Sequence of the first protein:
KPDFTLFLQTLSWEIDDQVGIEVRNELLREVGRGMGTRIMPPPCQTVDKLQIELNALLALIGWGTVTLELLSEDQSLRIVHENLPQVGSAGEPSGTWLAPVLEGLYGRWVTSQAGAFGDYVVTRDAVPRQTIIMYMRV

Residue-level contacts at the interface:
Residue V27 in the first protein interacts with residue R76 in the second protein (closest heavy-atom distance 3.7 Å).
Residue Q26 in the first protein interacts with residue L75 in the second protein (closest heavy-atom distance 3.4 Å).
Residue V31 in the first protein is in contact with residue L79 in the second protein (closest heavy-atom distance 3.6 Å).
Residue Q26 in the first protein contacts residue R76 in the second protein (closest heavy-atom distance 3.5 Å).
Residue Q26 in the first protein contacts residue S74 in the second protein (closest heavy-atom distance 4.6 Å).
Residue I23 in the first protein contacts residue L75 in the second protein (closest heavy-atom distance 4.7 Å).
Residue G28 in the first protein interacts with residue R76 in the second protein (closest heavy-atom distance 4.4 Å).
Residue V27 in the first protein interacts with residue L79 in the second protein (closest heavy-atom distance 3.7 Å).
Residue E38 in the first protein is in contact with residue R82 in the second protein (closest heavy-atom distance 4.9 Å).
Residue L35 in the first protein interacts with residue L79 in the second protein (closest heavy-atom distance 4.5 Å).
Residue V27 in the first protein is in contact with residue L75 in the second protein (closest heavy-atom distance 3.7 Å).

Sequence of the second protein:
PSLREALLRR

These two protein chains interact to form a complex.